These two protein chains interact to form a complex.

Sequence of protein 2:
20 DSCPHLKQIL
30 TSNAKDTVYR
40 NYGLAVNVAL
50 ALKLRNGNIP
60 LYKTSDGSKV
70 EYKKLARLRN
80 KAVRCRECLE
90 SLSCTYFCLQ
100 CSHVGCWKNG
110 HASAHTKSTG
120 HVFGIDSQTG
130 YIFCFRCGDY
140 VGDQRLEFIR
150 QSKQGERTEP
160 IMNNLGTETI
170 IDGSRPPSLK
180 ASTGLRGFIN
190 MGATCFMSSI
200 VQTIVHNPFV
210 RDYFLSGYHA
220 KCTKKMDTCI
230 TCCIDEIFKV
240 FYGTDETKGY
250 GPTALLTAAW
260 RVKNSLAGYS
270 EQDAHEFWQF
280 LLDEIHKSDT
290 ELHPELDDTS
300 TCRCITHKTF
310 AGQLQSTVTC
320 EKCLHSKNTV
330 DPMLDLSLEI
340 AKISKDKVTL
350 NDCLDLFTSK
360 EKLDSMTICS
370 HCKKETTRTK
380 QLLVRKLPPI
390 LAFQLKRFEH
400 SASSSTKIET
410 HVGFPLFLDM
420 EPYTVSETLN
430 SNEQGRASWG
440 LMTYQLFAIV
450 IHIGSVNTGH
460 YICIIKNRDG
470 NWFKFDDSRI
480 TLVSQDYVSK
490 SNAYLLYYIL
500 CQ

Sequence of protein 1:
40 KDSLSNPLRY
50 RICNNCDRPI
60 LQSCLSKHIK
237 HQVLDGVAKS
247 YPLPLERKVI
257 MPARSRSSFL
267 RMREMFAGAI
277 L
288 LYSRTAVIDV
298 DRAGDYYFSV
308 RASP

Interface contacts:
Residue I148 in protein 2 interacts with residue R48 in protein 1 (closest heavy-atom distance 1.7 Å).
Residue P176 in protein 2 contacts residue I51 in protein 1 (closest heavy-atom distance 3.4 Å).
Residue N466 in protein 2 interacts with residue L43 in protein 1 (closest heavy-atom distance 3.1 Å).
Residue G216 in protein 2 interacts with residue C63 in protein 1 (closest heavy-atom distance 3.8 Å).
Residue G216 in protein 2 is in contact with residue R57 in protein 1 (closest heavy-atom distance 3.2 Å).
Residue R144 in protein 2 contacts residue R50 in protein 1 (closest heavy-atom distance 3.3 Å).
Residue S215 in protein 2 is in contact with residue L60 in protein 1 (closest heavy-atom distance 2.3 Å).
Residue R156 in protein 2 contacts residue S65 in protein 1 (closest heavy-atom distance 3.4 Å).
Residue S173 in protein 2 is in contact with residue R50 in protein 1 (closest heavy-atom distance 3.0 Å).
Residue F147 in protein 2 is in contact with residue R48 in protein 1 (closest heavy-atom distance 1.9 Å).
Residue I160 in protein 2 interacts with residue Q61 in protein 1 (closest heavy-atom distance 3.8 Å).
Residue T243 in protein 2 contacts residue D56 in protein 1 (closest heavy-atom distance 1.8 Å).
Residue D211 in protein 2 interacts with residue L47 in protein 1 (closest heavy-atom distance 2.4 Å).
Residue Y241 in protein 2 is in contact with residue I51 in protein 1 (closest heavy-atom distance 3.7 Å).
Residue R210 in protein 2 contacts residue L47 in protein 1 (closest heavy-atom distance 1.7 Å).
Residue D171 in protein 2 interacts with residue N54 in protein 1 (closest heavy-atom distance 1.2 Å).
Residue L214 in protein 2 contacts residue Y49 in protein 1 (closest heavy-atom distance 2.6 Å).
Residue F446 in protein 2 contacts residue L43 in protein 1 (closest heavy-atom distance 1.7 Å).
Residue A180 in protein 2 is in contact with residue Y49 in protein 1 (closest heavy-atom distance 3.3 Å).
Residue R467 in protein 2 contacts residue S44 in protein 1 (closest heavy-atom distance 3.6 Å).
Residue S151 in protein 2 is in contact with residue Q61 in protein 1 (closest heavy-atom distance 3.6 Å).
Residue I170 in protein 2 contacts residue I68 in protein 1 (closest heavy-atom distance 3.1 Å).
Residue K346 in protein 2 contacts residue V239 in protein 1 (closest heavy-atom distance 3.3 Å).
Residue D171 in protein 2 interacts with residue C52 in protein 1 (closest heavy-atom distance 3.7 Å).
Residue L214 in protein 2 interacts with residue P58 in protein 1 (closest heavy-atom distance 2.2 Å).
Residue G172 in protein 2 is in contact with residue C52 in protein 1 (closest heavy-atom distance 3.7 Å).
Residue F237 in protein 2 contacts residue P58 in protein 1 (closest heavy-atom distance 2.2 Å).
Residue I58 in protein 2 contacts residue K40 in protein 1 (closest heavy-atom distance 3.2 Å).
Residue D211 in protein 2 interacts with residue L60 in protein 1 (closest heavy-atom distance 2.1 Å).
Residue Q153 in protein 2 contacts residue Q61 in protein 1 (closest heavy-atom distance 2.4 Å).
Residue S173 in protein 2 is in contact with residue N53 in protein 1 (closest heavy-atom distance 3.8 Å).
Residue R467 in protein 2 interacts with residue P46 in protein 1 (closest heavy-atom distance 0.4 Å).
Residue P207 in protein 2 interacts with residue S42 in protein 1 (closest heavy-atom distance 3.3 Å).
Residue R467 in protein 2 contacts residue N45 in protein 1 (closest heavy-atom distance 1.0 Å).
Residue R174 in protein 2 is in contact with residue N53 in protein 1 (closest heavy-atom distance 2.5 Å).
Residue I160 in protein 2 contacts residue R50 in protein 1 (closest heavy-atom distance 3.6 Å).
Residue R174 in protein 2 contacts residue R50 in protein 1 (closest heavy-atom distance 3.5 Å).
Residue L214 in protein 2 contacts residue C63 in protein 1 (closest heavy-atom distance 3.7 Å).
Residue L214 in protein 2 contacts residue L60 in protein 1 (closest heavy-atom distance 2.3 Å).
Residue K238 in protein 2 interacts with residue P58 in protein 1 (closest heavy-atom distance 3.5 Å).
Residue Y241 in protein 2 contacts residue Y49 in protein 1 (closest heavy-atom distance 2.8 Å).
Residue L214 in protein 2 contacts residue I59 in protein 1 (closest heavy-atom distance 2.2 Å).
Residue K465 in protein 2 contacts residue L43 in protein 1 (closest heavy-atom distance 3.5 Å).
Residue G242 in protein 2 contacts residue D56 in protein 1 (closest heavy-atom distance 3.6 Å).
Residue P176 in protein 2 interacts with residue Y49 in protein 1 (closest heavy-atom distance 3.3 Å).
Residue S173 in protein 2 interacts with residue I51 in protein 1 (closest heavy-atom distance 3.1 Å).
Residue S215 in protein 2 contacts residue C63 in protein 1 (closest heavy-atom distance 2.1 Å).
Residue R467 in protein 2 is in contact with residue L43 in protein 1 (closest heavy-atom distance 3.0 Å).
Residue G172 in protein 2 is in contact with residue N53 in protein 1 (closest heavy-atom distance 2.7 Å).
Residue I148 in protein 2 is in contact with residue Q61 in protein 1 (closest heavy-atom distance 2.8 Å).
Residue N162 in protein 2 contacts residue N53 in protein 1 (closest heavy-atom distance 2.7 Å).
Residue S151 in protein 2 is in contact with residue R48 in protein 1 (closest heavy-atom distance 3.6 Å).
Residue S181 in protein 2 interacts with residue Y49 in protein 1 (closest heavy-atom distance 3.4 Å).
Residue Q150 in protein 2 contacts residue R48 in protein 1 (closest heavy-atom distance 2.6 Å).
Residue F213 in protein 2 is in contact with residue R57 in protein 1 (closest heavy-atom distance 2.8 Å).
Residue R467 in protein 2 interacts with residue L47 in protein 1 (closest heavy-atom distance 3.0 Å).
Residue F446 in protein 2 is in contact with residue S42 in protein 1 (closest heavy-atom distance 3.8 Å).
Residue S173 in protein 2 interacts with residue L64 in protein 1 (closest heavy-atom distance 2.6 Å).
Residue R174 in protein 2 contacts residue I51 in protein 1 (closest heavy-atom distance 2.8 Å).
Residue I160 in protein 2 interacts with residue L64 in protein 1 (closest heavy-atom distance 3.0 Å).